Interface contacts:
Residue L83 in protein 2 interacts with residue Q1 in protein 1 (closest heavy-atom distance 4.0 Å).
Residue K44 in protein 2 is in contact with residue W4 in protein 1 (closest heavy-atom distance 4.6 Å).
Residue H31 in protein 2 is in contact with residue V7 in protein 1 (closest heavy-atom distance 4.8 Å).

Sequence of protein 2:
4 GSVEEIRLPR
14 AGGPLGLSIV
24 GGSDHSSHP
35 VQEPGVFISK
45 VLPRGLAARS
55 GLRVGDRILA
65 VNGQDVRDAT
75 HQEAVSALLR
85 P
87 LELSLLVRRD

This data describes a binding interaction between two proteins.

Sequence of protein 1:
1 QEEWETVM